Sequence of the first protein:
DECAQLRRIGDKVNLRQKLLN

This data describes a binding interaction between two proteins.

Sequence of the second protein:
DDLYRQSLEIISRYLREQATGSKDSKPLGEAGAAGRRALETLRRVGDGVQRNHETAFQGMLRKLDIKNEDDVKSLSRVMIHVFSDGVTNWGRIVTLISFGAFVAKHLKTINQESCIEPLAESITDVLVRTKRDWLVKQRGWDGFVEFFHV

Residue-level contacts at the interface:
Residue R93 in the second protein contacts residue R12 in the first protein (closest heavy-atom distance 3.2 Å).
Residue V79 in the second protein contacts residue L11 in the first protein (closest heavy-atom distance 4.1 Å).
Residue F149 in the second protein is in contact with residue V18 in the first protein (closest heavy-atom distance 4.1 Å).
Residue D86 in the second protein contacts residue R12 in the first protein (closest heavy-atom distance 3.3 Å).
Residue V50 in the second protein is in contact with residue V18 in the first protein (closest heavy-atom distance 4.0 Å).
Residue M61 in the second protein interacts with residue D6 in the first protein (closest heavy-atom distance 4.3 Å).
Residue M61 in the second protein contacts residue L11 in the first protein (closest heavy-atom distance 4.1 Å).
Residue S85 in the second protein is in contact with residue R12 in the first protein (closest heavy-atom distance 3.5 Å).
Residue D86 in the second protein contacts residue D16 in the first protein (closest heavy-atom distance 4.8 Å).
Residue T96 in the second protein contacts residue G15 in the first protein (closest heavy-atom distance 3.4 Å).
Residue F148 in the second protein interacts with residue K23 in the first protein (closest heavy-atom distance 4.3 Å).
Residue H54 in the second protein interacts with residue V18 in the first protein (closest heavy-atom distance 3.8 Å).
Residue F148 in the second protein interacts with residue V18 in the first protein (closest heavy-atom distance 4.8 Å).
Residue M61 in the second protein is in contact with residue I14 in the first protein (closest heavy-atom distance 4.8 Å).
Residue H150 in the second protein interacts with residue Q22 in the first protein (closest heavy-atom distance 4.8 Å).
Residue V83 in the second protein interacts with residue R12 in the first protein (closest heavy-atom distance 3.1 Å).
Residue V79 in the second protein contacts residue D6 in the first protein (closest heavy-atom distance 3.8 Å).
Residue M80 in the second protein interacts with residue L11 in the first protein (closest heavy-atom distance 4.8 Å).
Residue R93 in the second protein interacts with residue D16 in the first protein (closest heavy-atom distance 2.8 Å).
Residue H54 in the second protein contacts residue I14 in the first protein (closest heavy-atom distance 3.5 Å).
Residue F100 in the second protein contacts residue L11 in the first protein (closest heavy-atom distance 4.0 Å).
Residue G92 in the second protein contacts residue V18 in the first protein (closest heavy-atom distance 3.6 Å).
Residue L97 in the second protein interacts with residue L11 in the first protein (closest heavy-atom distance 4.3 Å).
Residue T96 in the second protein contacts residue L11 in the first protein (closest heavy-atom distance 3.9 Å).
Residue V50 in the second protein is in contact with residue I14 in the first protein (closest heavy-atom distance 4.8 Å).
Residue G92 in the second protein interacts with residue G15 in the first protein (closest heavy-atom distance 3.3 Å).
Residue G92 in the second protein contacts residue N19 in the first protein (closest heavy-atom distance 3.2 Å).
Residue E147 in the second protein is in contact with residue N26 in the first protein (closest heavy-atom distance 4.8 Å).
Residue V83 in the second protein interacts with residue L11 in the first protein (closest heavy-atom distance 4.0 Å).
Residue V151 in the second protein contacts residue Q22 in the first protein (closest heavy-atom distance 2.7 Å).
Residue W91 in the second protein contacts residue N19 in the first protein (closest heavy-atom distance 3.5 Å).
Residue R93 in the second protein interacts with residue G15 in the first protein (closest heavy-atom distance 3.4 Å).
Residue F149 in the second protein interacts with residue Q22 in the first protein (closest heavy-atom distance 3.4 Å).
Residue H82 in the second protein contacts residue R12 in the first protein (closest heavy-atom distance 3.5 Å).
Residue N90 in the second protein contacts residue G15 in the first protein (closest heavy-atom distance 3.9 Å).
Residue N53 in the second protein contacts residue R21 in the first protein (closest heavy-atom distance 4.2 Å).
Residue V88 in the second protein interacts with residue D16 in the first protein (closest heavy-atom distance 4.4 Å).
Residue F58 in the second protein contacts residue L11 in the first protein (closest heavy-atom distance 4.5 Å).
Residue V95 in the second protein is in contact with residue V18 in the first protein (closest heavy-atom distance 3.7 Å).
Residue N90 in the second protein contacts residue N19 in the first protein (closest heavy-atom distance 3.1 Å).
Residue F148 in the second protein is in contact with residue N26 in the first protein (closest heavy-atom distance 3.0 Å).
Residue T96 in the second protein interacts with residue I14 in the first protein (closest heavy-atom distance 3.8 Å).
Residue N90 in the second protein contacts residue D16 in the first protein (closest heavy-atom distance 3.6 Å).
Residue M61 in the second protein interacts with residue Q10 in the first protein (closest heavy-atom distance 3.6 Å).
Residue T96 in the second protein contacts residue V18 in the first protein (closest heavy-atom distance 3.6 Å).
Residue R93 in the second protein contacts residue N19 in the first protein (closest heavy-atom distance 5.0 Å).
Residue V151 in the second protein contacts residue L25 in the first protein (closest heavy-atom distance 4.1 Å).
Residue F148 in the second protein is in contact with residue N19 in the first protein (closest heavy-atom distance 3.2 Å).
Residue A57 in the second protein interacts with residue I14 in the first protein (closest heavy-atom distance 3.9 Å).
Residue V151 in the second protein interacts with residue N26 in the first protein (closest heavy-atom distance 4.5 Å).
Residue H150 in the second protein contacts residue N26 in the first protein (closest heavy-atom distance 3.7 Å).
Residue F148 in the second protein contacts residue Q22 in the first protein (closest heavy-atom distance 2.6 Å).
Residue A57 in the second protein contacts residue Q10 in the first protein (closest heavy-atom distance 3.5 Å).
Residue F58 in the second protein is in contact with residue I14 in the first protein (closest heavy-atom distance 4.1 Å).